Sequence of chain A:
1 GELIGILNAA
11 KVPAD

Interface contacts:
Residue N69 in chain B interacts with residue V12 in chain A (closest heavy-atom distance 3.0 Å).
Residue F32 in chain B is in contact with residue I4 in chain A (closest heavy-atom distance 3.7 Å).
Residue E11 in chain B is in contact with residue A9 in chain A (closest heavy-atom distance 4.3 Å).
Residue I72 in chain B is in contact with residue P13 in chain A (closest heavy-atom distance 4.2 Å).
Residue F24 in chain B contacts residue G5 in chain A (closest heavy-atom distance 3.8 Å).
Residue N69 in chain B interacts with residue A10 in chain A (closest heavy-atom distance 3.0 Å).
Residue W43 in chain B interacts with residue I4 in chain A (closest heavy-atom distance 4.1 Å).
Residue M73 in chain B contacts residue V12 in chain A (closest heavy-atom distance 4.0 Å).
Residue N62 in chain B interacts with residue I6 in chain A (closest heavy-atom distance 3.9 Å).
Residue I72 in chain B is in contact with residue V12 in chain A (closest heavy-atom distance 3.9 Å).
Residue N62 in chain B interacts with residue N8 in chain A (closest heavy-atom distance 3.5 Å).
Residue N62 in chain B is in contact with residue L7 in chain A (closest heavy-atom distance 3.0 Å).
Residue F54 in chain B contacts residue L3 in chain A (closest heavy-atom distance 4.8 Å).
Residue I72 in chain B contacts residue A14 in chain A (closest heavy-atom distance 4.4 Å).
Residue F54 in chain B interacts with residue G5 in chain A (closest heavy-atom distance 4.5 Å).
Residue Q9 in chain B interacts with residue I6 in chain A (closest heavy-atom distance 3.6 Å).
Residue V65 in chain B is in contact with residue A9 in chain A (closest heavy-atom distance 3.5 Å).
Residue A52 in chain B is in contact with residue I4 in chain A (closest heavy-atom distance 4.3 Å).
Residue F51 in chain B is in contact with residue E2 in chain A (closest heavy-atom distance 3.5 Å).
Residue A59 in chain B is in contact with residue I6 in chain A (closest heavy-atom distance 3.9 Å).
Residue R76 in chain B is in contact with residue P13 in chain A (closest heavy-atom distance 4.0 Å).
Residue E11 in chain B interacts with residue L7 in chain A (closest heavy-atom distance 4.5 Å).
Residue D66 in chain B is in contact with residue A9 in chain A (closest heavy-atom distance 3.7 Å).
Residue F24 in chain B contacts residue I4 in chain A (closest heavy-atom distance 4.1 Å).
Residue V65 in chain B contacts residue A10 in chain A (closest heavy-atom distance 4.0 Å).
Residue S53 in chain B interacts with residue G1 in chain A (closest heavy-atom distance 3.8 Å).
Residue A52 in chain B interacts with residue G1 in chain A (closest heavy-atom distance 3.9 Å).
Residue S53 in chain B contacts residue L3 in chain A (closest heavy-atom distance 3.4 Å).
Residue F54 in chain B interacts with residue I4 in chain A (closest heavy-atom distance 3.8 Å).
Residue S53 in chain B is in contact with residue I4 in chain A (closest heavy-atom distance 2.7 Å).
Residue A52 in chain B interacts with residue E2 in chain A (closest heavy-atom distance 3.3 Å).
Residue I72 in chain B is in contact with residue D15 in chain A (closest heavy-atom distance 4.2 Å).
Residue Q9 in chain B is in contact with residue G5 in chain A (closest heavy-atom distance 4.5 Å).
Residue G49 in chain B contacts residue G1 in chain A (closest heavy-atom distance 4.1 Å).
Residue F22 in chain B is in contact with residue I6 in chain A (closest heavy-atom distance 3.6 Å).
Residue Q9 in chain B interacts with residue L7 in chain A (closest heavy-atom distance 3.2 Å).
Residue F54 in chain B interacts with residue I6 in chain A (closest heavy-atom distance 3.8 Å).
Residue F51 in chain B is in contact with residue G1 in chain A (closest heavy-atom distance 4.0 Å).
Residue E55 in chain B contacts residue L3 in chain A (closest heavy-atom distance 4.4 Å).
Residue I31 in chain B is in contact with residue I4 in chain A (closest heavy-atom distance 4.8 Å).
Residue R50 in chain B interacts with residue G1 in chain A (closest heavy-atom distance 3.4 Å).
Residue R76 in chain B contacts residue V12 in chain A (closest heavy-atom distance 4.5 Å).
Residue N62 in chain B is in contact with residue A9 in chain A (closest heavy-atom distance 2.7 Å).
Residue G58 in chain B interacts with residue I6 in chain A (closest heavy-atom distance 3.6 Å).
Residue V65 in chain B contacts residue K11 in chain A (closest heavy-atom distance 3.9 Å).
Residue S53 in chain B contacts residue E2 in chain A (closest heavy-atom distance 2.7 Å).
Residue N69 in chain B is in contact with residue K11 in chain A (closest heavy-atom distance 3.7 Å).

The following describes two proteins that form a bound complex.

Sequence of chain B:
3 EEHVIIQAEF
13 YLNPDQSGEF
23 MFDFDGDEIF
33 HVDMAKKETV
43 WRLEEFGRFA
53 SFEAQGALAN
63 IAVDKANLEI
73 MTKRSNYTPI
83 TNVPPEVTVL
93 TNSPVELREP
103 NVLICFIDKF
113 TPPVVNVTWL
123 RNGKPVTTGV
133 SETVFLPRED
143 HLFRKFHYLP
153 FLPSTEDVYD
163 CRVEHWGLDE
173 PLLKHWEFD